This data describes a binding interaction between two proteins.

Contacts between the two chains:
Residue A784 in protein 1 contacts residue L18 in protein 2 (closest heavy-atom distance 3.4 Å).
Residue F780 in protein 1 is in contact with residue L26 in protein 2 (closest heavy-atom distance 3.6 Å).
Residue F780 in protein 1 interacts with residue L29 in protein 2 (closest heavy-atom distance 5.0 Å).
Residue S471 in protein 1 contacts residue I41 in protein 2 (closest heavy-atom distance 3.8 Å).
Residue W757 in protein 1 interacts with residue L29 in protein 2 (closest heavy-atom distance 4.3 Å).
Residue F468 in protein 1 is in contact with residue W21 in protein 2 (closest heavy-atom distance 3.7 Å).
Residue L765 in protein 1 is in contact with residue F33 in protein 2 (closest heavy-atom distance 4.0 Å).
Residue F780 in protein 1 contacts residue L18 in protein 2 (closest heavy-atom distance 4.6 Å).
Residue K470 in protein 1 is in contact with residue F32 in protein 2 (closest heavy-atom distance 4.6 Å).
Residue F777 in protein 1 is in contact with residue A72 in protein 2 (closest heavy-atom distance 3.8 Å).
Residue G772 in protein 1 contacts residue N68 in protein 2 (closest heavy-atom distance 4.2 Å).
Residue V788 in protein 1 contacts residue W21 in protein 2 (closest heavy-atom distance 4.3 Å).
Residue W757 in protein 1 is in contact with residue E42 in protein 2 (closest heavy-atom distance 5.0 Å).
Residue A781 in protein 1 contacts residue Y76 in protein 2 (closest heavy-atom distance 3.1 Å).
Residue F780 in protein 1 contacts residue Y76 in protein 2 (closest heavy-atom distance 3.1 Å).
Residue F777 in protein 1 interacts with residue L79 in protein 2 (closest heavy-atom distance 4.6 Å).
Residue G773 in protein 1 contacts residue A72 in protein 2 (closest heavy-atom distance 3.7 Å).
Residue S769 in protein 1 interacts with residue N68 in protein 2 (closest heavy-atom distance 4.5 Å).
Residue H762 in protein 1 is in contact with residue V44 in protein 2 (closest heavy-atom distance 3.8 Å).
Residue A784 in protein 1 interacts with residue W21 in protein 2 (closest heavy-atom distance 3.4 Å).
Residue H766 in protein 1 contacts residue F46 in protein 2 (closest heavy-atom distance 4.2 Å).
Residue F777 in protein 1 is in contact with residue Y76 in protein 2 (closest heavy-atom distance 2.7 Å).
Residue A781 in protein 1 contacts residue L18 in protein 2 (closest heavy-atom distance 4.1 Å).
Residue L776 in protein 1 is in contact with residue Y76 in protein 2 (closest heavy-atom distance 4.4 Å).
Residue L776 in protein 1 contacts residue L26 in protein 2 (closest heavy-atom distance 3.4 Å).
Residue F780 in protein 1 contacts residue W21 in protein 2 (closest heavy-atom distance 4.7 Å).
Residue V767 in protein 1 contacts residue P45 in protein 2 (closest heavy-atom distance 4.6 Å).
Residue G773 in protein 1 contacts residue I71 in protein 2 (closest heavy-atom distance 3.9 Å).
Residue L765 in protein 1 is in contact with residue V65 in protein 2 (closest heavy-atom distance 4.8 Å).
Residue L765 in protein 1 interacts with residue F46 in protein 2 (closest heavy-atom distance 3.0 Å).
Residue F780 in protein 1 interacts with residue G22 in protein 2 (closest heavy-atom distance 3.7 Å).
Residue H762 in protein 1 contacts residue F46 in protein 2 (closest heavy-atom distance 3.2 Å).
Residue F777 in protein 1 interacts with residue L75 in protein 2 (closest heavy-atom distance 3.3 Å).
Residue K470 in protein 1 interacts with residue I41 in protein 2 (closest heavy-atom distance 4.6 Å).
Residue L765 in protein 1 interacts with residue V44 in protein 2 (closest heavy-atom distance 4.2 Å).
Residue L776 in protein 1 is in contact with residue N68 in protein 2 (closest heavy-atom distance 4.1 Å).
Residue L415 in protein 1 is in contact with residue W21 in protein 2 (closest heavy-atom distance 3.7 Å).
Residue T787 in protein 1 is in contact with residue W21 in protein 2 (closest heavy-atom distance 4.0 Å).
Residue L776 in protein 1 interacts with residue C69 in protein 2 (closest heavy-atom distance 3.9 Å).
Residue F780 in protein 1 contacts residue M25 in protein 2 (closest heavy-atom distance 3.8 Å).
Residue L776 in protein 1 contacts residue A72 in protein 2 (closest heavy-atom distance 4.0 Å).
Residue G773 in protein 1 interacts with residue N68 in protein 2 (closest heavy-atom distance 3.6 Å).
Residue F778 in protein 1 contacts residue Y76 in protein 2 (closest heavy-atom distance 4.9 Å).
Residue V767 in protein 1 contacts residue F46 in protein 2 (closest heavy-atom distance 3.7 Å).
Residue I525 in protein 1 is in contact with residue I41 in protein 2 (closest heavy-atom distance 3.1 Å).

Sequence of protein 2:
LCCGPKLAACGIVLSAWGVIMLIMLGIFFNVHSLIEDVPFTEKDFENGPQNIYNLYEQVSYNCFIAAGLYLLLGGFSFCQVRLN

Sequence of protein 1:
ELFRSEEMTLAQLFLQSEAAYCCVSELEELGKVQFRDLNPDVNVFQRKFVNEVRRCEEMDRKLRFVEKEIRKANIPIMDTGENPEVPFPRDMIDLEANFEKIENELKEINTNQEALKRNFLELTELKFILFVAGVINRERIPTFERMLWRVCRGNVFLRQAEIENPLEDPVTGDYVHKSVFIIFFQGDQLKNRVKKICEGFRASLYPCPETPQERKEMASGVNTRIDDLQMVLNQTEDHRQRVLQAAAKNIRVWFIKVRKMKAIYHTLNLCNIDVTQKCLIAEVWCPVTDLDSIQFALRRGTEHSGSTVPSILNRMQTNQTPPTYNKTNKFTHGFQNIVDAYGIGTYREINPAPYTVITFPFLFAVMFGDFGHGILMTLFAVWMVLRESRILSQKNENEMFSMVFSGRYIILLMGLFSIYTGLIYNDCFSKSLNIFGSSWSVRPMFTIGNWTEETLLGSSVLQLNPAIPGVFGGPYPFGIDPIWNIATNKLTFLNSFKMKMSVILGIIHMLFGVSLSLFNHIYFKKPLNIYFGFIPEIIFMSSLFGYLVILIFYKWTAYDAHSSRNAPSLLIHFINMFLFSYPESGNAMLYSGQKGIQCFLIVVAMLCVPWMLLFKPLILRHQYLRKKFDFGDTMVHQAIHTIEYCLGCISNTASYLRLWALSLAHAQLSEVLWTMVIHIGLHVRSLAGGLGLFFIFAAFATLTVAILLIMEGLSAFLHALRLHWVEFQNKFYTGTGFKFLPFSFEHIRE